Contacts between the two chains:
Residue I397 in protein 2 contacts residue M40 in protein 1 (closest heavy-atom distance 3.6 Å).
Residue R410 in protein 2 contacts residue Y35 in protein 1 (closest heavy-atom distance 3.3 Å).
Residue Y394 in protein 2 interacts with residue M40 in protein 1 (closest heavy-atom distance 3.3 Å).
Residue V409 in protein 2 is in contact with residue D34 in protein 1 (closest heavy-atom distance 4.6 Å).
Residue R410 in protein 2 contacts residue D34 in protein 1 (closest heavy-atom distance 3.4 Å).
Residue Y394 in protein 2 contacts residue D42 in protein 1 (closest heavy-atom distance 3.6 Å).
Residue W408 in protein 2 interacts with residue Y35 in protein 1 (closest heavy-atom distance 3.6 Å).
Residue Y394 in protein 2 interacts with residue V38 in protein 1 (closest heavy-atom distance 4.9 Å).
Residue R201 in protein 2 interacts with residue Y35 in protein 1 (closest heavy-atom distance 4.6 Å).
Residue Y384 in protein 2 contacts residue Y35 in protein 1 (closest heavy-atom distance 4.2 Å).
Residue Y403 in protein 2 interacts with residue M40 in protein 1 (closest heavy-atom distance 4.5 Å).
Residue L406 in protein 2 is in contact with residue R37 in protein 1 (closest heavy-atom distance 4.9 Å).
Residue R410 in protein 2 is in contact with residue T31 in protein 1 (closest heavy-atom distance 4.0 Å).
Residue D174 in protein 2 interacts with residue Y35 in protein 1 (closest heavy-atom distance 4.3 Å).
Residue E381 in protein 2 is in contact with residue Y33 in protein 1 (closest heavy-atom distance 3.7 Å).
Residue R393 in protein 2 is in contact with residue V38 in protein 1 (closest heavy-atom distance 4.3 Å).
Residue R393 in protein 2 contacts residue P39 in protein 1 (closest heavy-atom distance 3.4 Å).
Residue P407 in protein 2 is in contact with residue M40 in protein 1 (closest heavy-atom distance 5.0 Å).
Residue L173 in protein 2 interacts with residue Y35 in protein 1 (closest heavy-atom distance 4.5 Å).
Residue Q404 in protein 2 contacts residue M40 in protein 1 (closest heavy-atom distance 3.3 Å).
Residue Y394 in protein 2 contacts residue P39 in protein 1 (closest heavy-atom distance 3.4 Å).
Residue V409 in protein 2 interacts with residue C36 in protein 1 (closest heavy-atom distance 2.5 Å).
Residue K396 in protein 2 contacts residue E41 in protein 1 (closest heavy-atom distance 4.0 Å).
Residue L395 in protein 2 is in contact with residue V38 in protein 1 (closest heavy-atom distance 4.9 Å).
Residue V409 in protein 2 interacts with residue R37 in protein 1 (closest heavy-atom distance 4.9 Å).
Residue V409 in protein 2 interacts with residue Y35 in protein 1 (closest heavy-atom distance 3.2 Å).
Residue W408 in protein 2 is in contact with residue R37 in protein 1 (closest heavy-atom distance 3.5 Å).
Residue Y384 in protein 2 is in contact with residue Y33 in protein 1 (closest heavy-atom distance 4.0 Å).
Residue L395 in protein 2 contacts residue M40 in protein 1 (closest heavy-atom distance 3.4 Å).
Residue R393 in protein 2 contacts residue D42 in protein 1 (closest heavy-atom distance 2.9 Å).
Residue V392 in protein 2 contacts residue V38 in protein 1 (closest heavy-atom distance 3.7 Å).
Residue P407 in protein 2 is in contact with residue R37 in protein 1 (closest heavy-atom distance 3.8 Å).
Residue P407 in protein 2 is in contact with residue V38 in protein 1 (closest heavy-atom distance 3.5 Å).
Residue P383 in protein 2 contacts residue Y33 in protein 1 (closest heavy-atom distance 3.6 Å).
Residue W408 in protein 2 interacts with residue C36 in protein 1 (closest heavy-atom distance 3.4 Å).
Residue N308 in protein 2 is in contact with residue Y33 in protein 1 (closest heavy-atom distance 2.5 Å).
Residue F172 in protein 2 interacts with residue Y35 in protein 1 (closest heavy-atom distance 3.3 Å).
Residue K396 in protein 2 is in contact with residue M40 in protein 1 (closest heavy-atom distance 3.3 Å).
Residue R410 in protein 2 interacts with residue Y33 in protein 1 (closest heavy-atom distance 3.3 Å).
Residue Y384 in protein 2 interacts with residue C36 in protein 1 (closest heavy-atom distance 4.1 Å).
Residue V409 in protein 2 contacts residue V38 in protein 1 (closest heavy-atom distance 3.7 Å).
Residue R410 in protein 2 interacts with residue C36 in protein 1 (closest heavy-atom distance 4.6 Å).
Residue Y394 in protein 2 contacts residue E41 in protein 1 (closest heavy-atom distance 3.2 Å).
Residue P407 in protein 2 is in contact with residue C36 in protein 1 (closest heavy-atom distance 4.0 Å).
Residue L395 in protein 2 is in contact with residue P39 in protein 1 (closest heavy-atom distance 4.2 Å).
Residue Y384 in protein 2 interacts with residue D34 in protein 1 (closest heavy-atom distance 2.8 Å).
Residue I412 in protein 2 is in contact with residue Y33 in protein 1 (closest heavy-atom distance 4.3 Å).

Sequence of protein 2:
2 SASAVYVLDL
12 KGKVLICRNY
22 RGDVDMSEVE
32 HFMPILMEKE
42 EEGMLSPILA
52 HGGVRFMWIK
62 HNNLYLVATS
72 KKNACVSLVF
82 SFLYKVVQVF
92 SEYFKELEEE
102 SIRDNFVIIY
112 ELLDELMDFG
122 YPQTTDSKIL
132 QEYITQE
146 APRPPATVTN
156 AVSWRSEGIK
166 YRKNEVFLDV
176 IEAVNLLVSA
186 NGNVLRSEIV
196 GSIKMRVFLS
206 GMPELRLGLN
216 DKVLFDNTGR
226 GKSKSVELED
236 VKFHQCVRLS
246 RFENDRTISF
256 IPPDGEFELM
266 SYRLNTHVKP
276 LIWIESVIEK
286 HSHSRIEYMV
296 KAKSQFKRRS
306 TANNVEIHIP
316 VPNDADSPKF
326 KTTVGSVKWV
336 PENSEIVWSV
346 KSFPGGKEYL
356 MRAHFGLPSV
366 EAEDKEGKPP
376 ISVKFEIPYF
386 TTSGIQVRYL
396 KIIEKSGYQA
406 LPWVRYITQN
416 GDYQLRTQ

The following describes two proteins that form a bound complex.

Sequence of protein 1:
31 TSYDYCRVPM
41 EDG